Sequence of the second protein:
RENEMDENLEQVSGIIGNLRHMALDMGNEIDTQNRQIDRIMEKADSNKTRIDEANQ

Interface contacts:
Residue M61 in the first protein contacts residue I36 in the second protein (closest heavy-atom distance 3.4 Å).
Residue I57 in the first protein interacts with residue I36 in the second protein (closest heavy-atom distance 4.3 Å).
Residue R40 in the first protein is in contact with residue I57 in the second protein (closest heavy-atom distance 3.7 Å).
Residue A43 in the first protein contacts residue I50 in the second protein (closest heavy-atom distance 3.4 Å).
Residue D72 in the first protein interacts with residue L29 in the second protein (closest heavy-atom distance 4.0 Å).
Residue I36 in the first protein interacts with residue A64 in the second protein (closest heavy-atom distance 3.6 Å).
Residue A64 in the first protein contacts residue V32 in the second protein (closest heavy-atom distance 4.5 Å).
Residue I60 in the first protein contacts residue I36 in the second protein (closest heavy-atom distance 4.4 Å).
Residue I50 in the first protein is in contact with residue I50 in the second protein (closest heavy-atom distance 3.7 Å).
Residue G37 in the first protein interacts with residue M61 in the second protein (closest heavy-atom distance 4.7 Å).
Residue M25 in the first protein interacts with residue I71 in the second protein (closest heavy-atom distance 3.7 Å).
Residue N54 in the first protein interacts with residue L44 in the second protein (closest heavy-atom distance 3.7 Å).
Residue G47 in the first protein contacts residue I50 in the second protein (closest heavy-atom distance 4.1 Å).
Residue N54 in the first protein is in contact with residue R40 in the second protein (closest heavy-atom distance 4.5 Å).
Residue I57 in the first protein contacts residue R40 in the second protein (closest heavy-atom distance 4.0 Å).
Residue R40 in the first protein contacts residue D58 in the second protein (closest heavy-atom distance 3.8 Å).
Residue I36 in the first protein contacts residue I60 in the second protein (closest heavy-atom distance 3.9 Å).
Residue A43 in the first protein contacts residue N54 in the second protein (closest heavy-atom distance 3.2 Å).
Residue I57 in the first protein contacts residue A43 in the second protein (closest heavy-atom distance 3.7 Å).
Residue I57 in the first protein is in contact with residue L39 in the second protein (closest heavy-atom distance 3.6 Å).
Residue R40 in the first protein interacts with residue N54 in the second protein (closest heavy-atom distance 4.4 Å).
Residue I71 in the first protein is in contact with residue L29 in the second protein (closest heavy-atom distance 4.1 Å).
Residue K68 in the first protein is in contact with residue L29 in the second protein (closest heavy-atom distance 4.0 Å).
Residue A64 in the first protein interacts with residue I36 in the second protein (closest heavy-atom distance 4.1 Å).
Residue L44 in the first protein contacts residue N54 in the second protein (closest heavy-atom distance 3.7 Å).
Residue N54 in the first protein interacts with residue A43 in the second protein (closest heavy-atom distance 3.4 Å).
Residue D58 in the first protein is in contact with residue R40 in the second protein (closest heavy-atom distance 3.6 Å).
Residue M46 in the first protein contacts residue I50 in the second protein (closest heavy-atom distance 3.8 Å).
Residue V32 in the first protein interacts with residue A64 in the second protein (closest heavy-atom distance 4.4 Å).
Residue I71 in the first protein contacts residue M25 in the second protein (closest heavy-atom distance 4.0 Å).
Residue D26 in the first protein interacts with residue D72 in the second protein (closest heavy-atom distance 4.5 Å).
Residue L29 in the first protein interacts with residue D72 in the second protein (closest heavy-atom distance 3.2 Å).
Residue A43 in the first protein contacts residue I57 in the second protein (closest heavy-atom distance 3.3 Å).
Residue I50 in the first protein interacts with residue A43 in the second protein (closest heavy-atom distance 3.7 Å).
Residue I36 in the first protein interacts with residue M61 in the second protein (closest heavy-atom distance 3.5 Å).
Residue M61 in the first protein interacts with residue R40 in the second protein (closest heavy-atom distance 3.2 Å).
Residue L29 in the first protein is in contact with residue N67 in the second protein (closest heavy-atom distance 4.8 Å).
Residue E22 in the first protein contacts residue N75 in the second protein (closest heavy-atom distance 4.3 Å).
Residue L39 in the first protein is in contact with residue I57 in the second protein (closest heavy-atom distance 3.6 Å).
Residue R40 in the first protein contacts residue M61 in the second protein (closest heavy-atom distance 4.0 Å).
Residue I50 in the first protein interacts with residue G47 in the second protein (closest heavy-atom distance 3.8 Å).
Residue L29 in the first protein is in contact with residue K68 in the second protein (closest heavy-atom distance 4.0 Å).
Residue I50 in the first protein interacts with residue M46 in the second protein (closest heavy-atom distance 4.0 Å).
Residue I36 in the first protein is in contact with residue I57 in the second protein (closest heavy-atom distance 4.2 Å).
Residue M25 in the first protein interacts with residue N75 in the second protein (closest heavy-atom distance 3.6 Å).
Residue S33 in the first protein interacts with residue D65 in the second protein (closest heavy-atom distance 4.8 Å).
Residue L29 in the first protein contacts residue I71 in the second protein (closest heavy-atom distance 4.0 Å).
Residue N75 in the first protein contacts residue M25 in the second protein (closest heavy-atom distance 4.0 Å).

This data describes a binding interaction between two proteins.

Sequence of the first protein:
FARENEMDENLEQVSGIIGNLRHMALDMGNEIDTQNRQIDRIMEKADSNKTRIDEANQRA